Sequence of protein 1:
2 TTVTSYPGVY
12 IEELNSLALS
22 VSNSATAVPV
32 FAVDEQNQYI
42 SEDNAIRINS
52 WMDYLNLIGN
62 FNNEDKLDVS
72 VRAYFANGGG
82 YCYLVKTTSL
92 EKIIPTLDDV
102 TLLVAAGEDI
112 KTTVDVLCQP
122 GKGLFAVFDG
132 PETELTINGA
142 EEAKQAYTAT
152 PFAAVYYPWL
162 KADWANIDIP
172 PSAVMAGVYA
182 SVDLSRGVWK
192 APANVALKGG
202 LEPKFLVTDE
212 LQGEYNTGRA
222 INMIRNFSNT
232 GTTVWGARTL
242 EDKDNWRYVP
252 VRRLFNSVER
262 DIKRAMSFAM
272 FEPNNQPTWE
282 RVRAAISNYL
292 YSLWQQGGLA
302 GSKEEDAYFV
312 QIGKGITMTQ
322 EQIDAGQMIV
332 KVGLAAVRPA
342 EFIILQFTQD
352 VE

Sequence of protein 2:
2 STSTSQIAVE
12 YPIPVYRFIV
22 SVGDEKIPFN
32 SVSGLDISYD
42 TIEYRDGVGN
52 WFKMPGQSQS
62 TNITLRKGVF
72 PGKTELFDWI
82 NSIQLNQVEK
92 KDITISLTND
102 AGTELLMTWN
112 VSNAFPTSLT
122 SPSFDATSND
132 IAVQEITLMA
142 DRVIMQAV

Residue-level contacts at the interface:
Residue S303 in protein 1 interacts with residue D101 in protein 2 (closest heavy-atom distance 4.3 Å).
Residue G302 in protein 1 contacts residue A102 in protein 2 (closest heavy-atom distance 4.8 Å).
Residue R187 in protein 1 interacts with residue K27 in protein 2 (closest heavy-atom distance 3.8 Å).
Residue S303 in protein 1 contacts residue N100 in protein 2 (closest heavy-atom distance 3.9 Å).
Residue G302 in protein 1 contacts residue T104 in protein 2 (closest heavy-atom distance 4.4 Å).
Residue S303 in protein 1 interacts with residue T104 in protein 2 (closest heavy-atom distance 3.7 Å).
Residue R187 in protein 1 is in contact with residue E26 in protein 2 (closest heavy-atom distance 4.0 Å).
Residue R187 in protein 1 contacts residue D25 in protein 2 (closest heavy-atom distance 3.4 Å).
Residue W295 in protein 1 is in contact with residue A102 in protein 2 (closest heavy-atom distance 3.6 Å).

This data describes a binding interaction between two proteins.